This data describes a binding interaction between two proteins.

Sequence of the second protein:
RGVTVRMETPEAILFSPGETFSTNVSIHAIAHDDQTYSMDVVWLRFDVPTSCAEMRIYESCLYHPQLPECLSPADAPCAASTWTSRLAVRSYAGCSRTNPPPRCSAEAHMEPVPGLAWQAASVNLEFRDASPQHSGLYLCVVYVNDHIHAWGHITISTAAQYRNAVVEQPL

Sequence of the first protein:
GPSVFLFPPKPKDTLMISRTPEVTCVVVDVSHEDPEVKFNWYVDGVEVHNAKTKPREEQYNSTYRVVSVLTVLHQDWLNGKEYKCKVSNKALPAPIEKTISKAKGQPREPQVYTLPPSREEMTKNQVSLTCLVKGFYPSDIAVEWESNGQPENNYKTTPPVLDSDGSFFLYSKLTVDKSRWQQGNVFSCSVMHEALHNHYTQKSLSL

Residue-level contacts at the interface:
Residue W93 in the first protein is in contact with residue R302 in the second protein (closest heavy-atom distance 3.7 Å).
Residue I33 in the first protein interacts with residue P301 in the second protein (closest heavy-atom distance 2.3 Å).
Residue N214 in the first protein interacts with residue I229 in the second protein (closest heavy-atom distance 2.1 Å).
Residue N214 in the first protein interacts with residue H231 in the second protein (closest heavy-atom distance 3.9 Å).
Residue R35 in the first protein interacts with residue S225 in the second protein (closest heavy-atom distance 4.0 Å).
Residue M32 in the first protein interacts with residue P301 in the second protein (closest heavy-atom distance 3.4 Å).
Residue Y216 in the first protein contacts residue I229 in the second protein (closest heavy-atom distance 3.9 Å).
Residue H213 in the first protein contacts residue A230 in the second protein (closest heavy-atom distance 1.1 Å).
Residue T36 in the first protein is in contact with residue A320 in the second protein (closest heavy-atom distance 1.1 Å).
Residue T36 in the first protein interacts with residue A319 in the second protein (closest heavy-atom distance 1.1 Å).
Residue M208 in the first protein contacts residue H227 in the second protein (closest heavy-atom distance 3.2 Å).
Residue T30 in the first protein contacts residue P301 in the second protein (closest heavy-atom distance 3.4 Å).
Residue I33 in the first protein contacts residue V322 in the second protein (closest heavy-atom distance 3.8 Å).
Residue S34 in the first protein is in contact with residue S225 in the second protein (closest heavy-atom distance 4.0 Å).
Residue H213 in the first protein interacts with residue R296 in the second protein (closest heavy-atom distance 1.2 Å).
Residue H213 in the first protein is in contact with residue H231 in the second protein (closest heavy-atom distance 3.3 Å).
Residue R35 in the first protein contacts residue S321 in the second protein (closest heavy-atom distance 3.3 Å).
Residue E38 in the first protein contacts residue A319 in the second protein (closest heavy-atom distance 4.4 Å).
Residue P37 in the first protein is in contact with residue A320 in the second protein (closest heavy-atom distance 3.1 Å).
Residue S34 in the first protein contacts residue V322 in the second protein (closest heavy-atom distance 2.2 Å).
Residue N214 in the first protein is in contact with residue A230 in the second protein (closest heavy-atom distance 1.2 Å).
Residue T87 in the first protein contacts residue A319 in the second protein (closest heavy-atom distance 2.3 Å).
Residue V88 in the first protein interacts with residue A320 in the second protein (closest heavy-atom distance 3.4 Å).
Residue I33 in the first protein contacts residue Y291 in the second protein (closest heavy-atom distance 2.5 Å).
Residue L31 in the first protein interacts with residue P301 in the second protein (closest heavy-atom distance 3.8 Å).
Residue N214 in the first protein is in contact with residue R296 in the second protein (closest heavy-atom distance 3.6 Å).
Residue Q91 in the first protein is in contact with residue C303 in the second protein (closest heavy-atom distance 3.8 Å).
Residue R35 in the first protein interacts with residue V322 in the second protein (closest heavy-atom distance 4.2 Å).
Residue H90 in the first protein interacts with residue R302 in the second protein (closest heavy-atom distance 2.8 Å).
Residue Q91 in the first protein interacts with residue R302 in the second protein (closest heavy-atom distance 1.6 Å).
Residue S34 in the first protein is in contact with residue I226 in the second protein (closest heavy-atom distance 2.8 Å).
Residue L89 in the first protein interacts with residue S304 in the second protein (closest heavy-atom distance 4.3 Å).
Residue D92 in the first protein interacts with residue R302 in the second protein (closest heavy-atom distance 3.6 Å).
Residue G165 in the first protein contacts residue E207 in the second protein (closest heavy-atom distance 4.3 Å).
Residue H215 in the first protein contacts residue P301 in the second protein (closest heavy-atom distance 4.2 Å).
Residue I33 in the first protein interacts with residue M238 in the second protein (closest heavy-atom distance 3.3 Å).
Residue H90 in the first protein is in contact with residue P301 in the second protein (closest heavy-atom distance 1.9 Å).
Residue N95 in the first protein is in contact with residue R302 in the second protein (closest heavy-atom distance 1.6 Å).
Residue T87 in the first protein contacts residue A320 in the second protein (closest heavy-atom distance 3.1 Å).
Residue I33 in the first protein contacts residue R302 in the second protein (closest heavy-atom distance 4.2 Å).
Residue Q91 in the first protein interacts with residue N298 in the second protein (closest heavy-atom distance 2.8 Å).
Residue L94 in the first protein interacts with residue R302 in the second protein (closest heavy-atom distance 2.2 Å).
Residue Q91 in the first protein is in contact with residue P301 in the second protein (closest heavy-atom distance 3.8 Å).
Residue M32 in the first protein contacts residue I226 in the second protein (closest heavy-atom distance 3.1 Å).
Residue S34 in the first protein contacts residue S321 in the second protein (closest heavy-atom distance 4.0 Å).
Residue H90 in the first protein interacts with residue A320 in the second protein (closest heavy-atom distance 4.0 Å).
Residue I33 in the first protein interacts with residue P300 in the second protein (closest heavy-atom distance 1.6 Å).
Residue M32 in the first protein interacts with residue S225 in the second protein (closest heavy-atom distance 3.4 Å).
Residue H213 in the first protein interacts with residue D232 in the second protein (closest heavy-atom distance 3.6 Å).
Residue Y216 in the first protein contacts residue H227 in the second protein (closest heavy-atom distance 4.2 Å).
Residue H90 in the first protein interacts with residue S304 in the second protein (closest heavy-atom distance 4.0 Å).
Residue T36 in the first protein contacts residue V322 in the second protein (closest heavy-atom distance 3.9 Å).
Residue T36 in the first protein interacts with residue S321 in the second protein (closest heavy-atom distance 0.7 Å).
Residue R35 in the first protein contacts residue A320 in the second protein (closest heavy-atom distance 2.2 Å).
Residue H215 in the first protein is in contact with residue P299 in the second protein (closest heavy-atom distance 2.4 Å).
Residue N214 in the first protein contacts residue A228 in the second protein (closest heavy-atom distance 3.2 Å).
Residue T36 in the first protein interacts with residue Q318 in the second protein (closest heavy-atom distance 3.6 Å).
Residue H213 in the first protein contacts residue I229 in the second protein (closest heavy-atom distance 4.3 Å).
Residue I33 in the first protein contacts residue S304 in the second protein (closest heavy-atom distance 3.7 Å).
Residue M32 in the first protein contacts residue H227 in the second protein (closest heavy-atom distance 2.5 Å).